Sequence of chain A:
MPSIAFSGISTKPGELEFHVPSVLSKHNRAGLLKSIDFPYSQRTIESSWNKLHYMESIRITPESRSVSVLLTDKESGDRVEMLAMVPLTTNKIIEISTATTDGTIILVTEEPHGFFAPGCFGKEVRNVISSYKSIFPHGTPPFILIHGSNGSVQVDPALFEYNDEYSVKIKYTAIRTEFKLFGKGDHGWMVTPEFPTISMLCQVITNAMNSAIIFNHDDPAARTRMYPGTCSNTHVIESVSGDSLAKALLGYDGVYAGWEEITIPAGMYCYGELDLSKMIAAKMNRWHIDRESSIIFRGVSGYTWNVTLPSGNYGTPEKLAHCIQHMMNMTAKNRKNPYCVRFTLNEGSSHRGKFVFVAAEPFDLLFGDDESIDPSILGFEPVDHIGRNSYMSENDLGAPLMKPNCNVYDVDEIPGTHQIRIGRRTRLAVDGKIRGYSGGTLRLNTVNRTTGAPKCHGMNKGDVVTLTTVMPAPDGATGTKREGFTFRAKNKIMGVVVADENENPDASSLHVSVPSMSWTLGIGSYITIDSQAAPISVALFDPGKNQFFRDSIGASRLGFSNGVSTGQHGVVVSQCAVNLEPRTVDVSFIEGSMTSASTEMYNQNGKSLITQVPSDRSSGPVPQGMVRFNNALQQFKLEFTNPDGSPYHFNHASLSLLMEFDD

These two protein chains interact to form a complex.

Sequence of chain B:
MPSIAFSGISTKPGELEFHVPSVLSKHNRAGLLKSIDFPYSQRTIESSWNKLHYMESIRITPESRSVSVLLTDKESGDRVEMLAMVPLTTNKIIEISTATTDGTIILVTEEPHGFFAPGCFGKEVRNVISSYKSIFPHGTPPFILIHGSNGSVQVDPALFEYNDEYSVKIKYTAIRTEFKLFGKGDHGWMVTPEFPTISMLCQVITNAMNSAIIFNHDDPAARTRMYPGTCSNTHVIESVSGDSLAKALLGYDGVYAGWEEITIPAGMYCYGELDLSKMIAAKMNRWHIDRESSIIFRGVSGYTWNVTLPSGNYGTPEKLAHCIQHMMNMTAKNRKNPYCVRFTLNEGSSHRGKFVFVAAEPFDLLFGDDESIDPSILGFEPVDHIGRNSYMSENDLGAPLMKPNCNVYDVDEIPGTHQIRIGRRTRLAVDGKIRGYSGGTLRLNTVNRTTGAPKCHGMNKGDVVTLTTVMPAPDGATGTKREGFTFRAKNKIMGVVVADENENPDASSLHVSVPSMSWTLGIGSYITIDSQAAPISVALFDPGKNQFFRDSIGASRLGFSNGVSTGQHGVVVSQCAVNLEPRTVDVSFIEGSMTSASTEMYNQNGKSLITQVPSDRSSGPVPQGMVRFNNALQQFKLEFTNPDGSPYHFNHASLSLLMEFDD

Contacts between the two chains:
Residue S35 in chain B interacts with residue Y602 in chain A (closest heavy-atom distance 3.5 Å).
Residue K34 in chain B interacts with residue M601 in chain A (closest heavy-atom distance 3.3 Å).
Residue S3 in chain B interacts with residue M601 in chain A (closest heavy-atom distance 3.9 Å).
Residue S7 in chain B is in contact with residue N605 in chain A (closest heavy-atom distance 3.1 Å).
Residue L657 in chain B is in contact with residue G606 in chain A (closest heavy-atom distance 3.6 Å).
Residue L658 in chain B contacts residue M601 in chain A (closest heavy-atom distance 3.9 Å).
Residue L32 in chain B contacts residue Y602 in chain A (closest heavy-atom distance 3.3 Å).
Residue E273 in chain B interacts with residue G416 in chain A (closest heavy-atom distance 2.1 Å).
Residue F6 in chain B contacts residue Q604 in chain A (closest heavy-atom distance 2.1 Å).
Residue I4 in chain B contacts residue N605 in chain A (closest heavy-atom distance 3.3 Å).
Residue I4 in chain B contacts residue K607 in chain A (closest heavy-atom distance 0.5 Å).
Residue M659 in chain B contacts residue M601 in chain A (closest heavy-atom distance 3.5 Å).
Residue L658 in chain B is in contact with residue Y602 in chain A (closest heavy-atom distance 0.6 Å).
Residue M659 in chain B contacts residue S608 in chain A (closest heavy-atom distance 3.9 Å).
Residue M268 in chain B contacts residue G416 in chain A (closest heavy-atom distance 2.1 Å).
Residue E660 in chain B contacts residue Y602 in chain A (closest heavy-atom distance 2.7 Å).
Residue K34 in chain B contacts residue Y602 in chain A (closest heavy-atom distance 3.2 Å).
Residue M659 in chain B interacts with residue G606 in chain A (closest heavy-atom distance 3.4 Å).
Residue A5 in chain B interacts with residue N605 in chain A (closest heavy-atom distance 1.7 Å).
Residue E660 in chain B interacts with residue T599 in chain A (closest heavy-atom distance 3.5 Å).
Residue L658 in chain B interacts with residue K607 in chain A (closest heavy-atom distance 3.8 Å).
Residue L32 in chain B contacts residue M601 in chain A (closest heavy-atom distance 3.9 Å).
Residue L274 in chain B contacts residue G416 in chain A (closest heavy-atom distance 2.4 Å).
Residue F6 in chain B interacts with residue G606 in chain A (closest heavy-atom distance 2.4 Å).
Residue S3 in chain B interacts with residue K607 in chain A (closest heavy-atom distance 1.8 Å).
Residue I4 in chain B is in contact with residue Y602 in chain A (closest heavy-atom distance 3.8 Å).
Residue S3 in chain B contacts residue G606 in chain A (closest heavy-atom distance 2.9 Å).
Residue L657 in chain B contacts residue Y602 in chain A (closest heavy-atom distance 3.7 Å).
Residue S3 in chain B is in contact with residue L609 in chain A (closest heavy-atom distance 3.5 Å).
Residue L657 in chain B contacts residue N603 in chain A (closest heavy-atom distance 1.0 Å).
Residue P2 in chain B interacts with residue A597 in chain A (closest heavy-atom distance 3.2 Å).
Residue M1 in chain B interacts with residue S598 in chain A (closest heavy-atom distance 2.2 Å).
Residue F6 in chain B interacts with residue K607 in chain A (closest heavy-atom distance 4.0 Å).
Residue E273 in chain B interacts with residue P415 in chain A (closest heavy-atom distance 2.9 Å).
Residue L658 in chain B contacts residue Q604 in chain A (closest heavy-atom distance 2.0 Å).
Residue L658 in chain B is in contact with residue N603 in chain A (closest heavy-atom distance 0.9 Å).
Residue S656 in chain B contacts residue Q604 in chain A (closest heavy-atom distance 3.3 Å).
Residue M659 in chain B is in contact with residue N603 in chain A (closest heavy-atom distance 2.3 Å).
Residue A5 in chain B contacts residue K607 in chain A (closest heavy-atom distance 1.4 Å).
Residue S7 in chain B contacts residue Q604 in chain A (closest heavy-atom distance 3.7 Å).
Residue P2 in chain B is in contact with residue S608 in chain A (closest heavy-atom distance 3.5 Å).
Residue M659 in chain B contacts residue K607 in chain A (closest heavy-atom distance 3.6 Å).
Residue F6 in chain B interacts with residue N603 in chain A (closest heavy-atom distance 3.4 Å).
Residue A5 in chain B is in contact with residue Q604 in chain A (closest heavy-atom distance 3.6 Å).
Residue E660 in chain B is in contact with residue M601 in chain A (closest heavy-atom distance 3.0 Å).
Residue M1 in chain B is in contact with residue A597 in chain A (closest heavy-atom distance 2.0 Å).
Residue I4 in chain B interacts with residue G606 in chain A (closest heavy-atom distance 1.3 Å).
Residue L657 in chain B is in contact with residue N605 in chain A (closest heavy-atom distance 2.2 Å).
Residue M659 in chain B is in contact with residue Y602 in chain A (closest heavy-atom distance 1.7 Å).
Residue S3 in chain B contacts residue S608 in chain A (closest heavy-atom distance 0.9 Å).
Residue L32 in chain B is in contact with residue E600 in chain A (closest heavy-atom distance 2.9 Å).
Residue L657 in chain B interacts with residue Q604 in chain A (closest heavy-atom distance 0.7 Å).
Residue A5 in chain B contacts residue N603 in chain A (closest heavy-atom distance 3.8 Å).
Residue S35 in chain B is in contact with residue N603 in chain A (closest heavy-atom distance 3.9 Å).
Residue I4 in chain B contacts residue S608 in chain A (closest heavy-atom distance 1.8 Å).
Residue M1 in chain B interacts with residue T599 in chain A (closest heavy-atom distance 2.9 Å).
Residue I4 in chain B contacts residue N603 in chain A (closest heavy-atom distance 2.6 Å).
Residue L274 in chain B is in contact with residue P415 in chain A (closest heavy-atom distance 4.0 Å).
Residue A5 in chain B is in contact with residue G606 in chain A (closest heavy-atom distance 2.7 Å).
Residue F6 in chain B is in contact with residue N605 in chain A (closest heavy-atom distance 0.9 Å).